Interface contacts:
Residue E396 in the first protein interacts with residue E393 in the second protein (closest heavy-atom distance 3.0 Å).
Residue T417 in the first protein contacts residue K66 in the second protein (closest heavy-atom distance 3.5 Å).
Residue D509 in the first protein interacts with residue S136 in the second protein (closest heavy-atom distance 2.4 Å).
Residue K313 in the first protein interacts with residue L212 in the second protein (closest heavy-atom distance 3.4 Å).
Residue F350 in the first protein interacts with residue Y372 in the second protein (closest heavy-atom distance 3.1 Å).
Residue E396 in the first protein contacts residue Y391 in the second protein (closest heavy-atom distance 3.4 Å).
Residue E230 in the first protein contacts residue E189 in the second protein (closest heavy-atom distance 3.2 Å).
Residue K324 in the first protein interacts with residue G55 in the second protein (closest heavy-atom distance 3.4 Å).
Residue D23 in the first protein is in contact with residue L212 in the second protein (closest heavy-atom distance 3.5 Å).
Residue K347 in the first protein is in contact with residue Y371 in the second protein (closest heavy-atom distance 2.3 Å).
Residue R441 in the first protein contacts residue H104 in the second protein (closest heavy-atom distance 3.0 Å).
Residue F247 in the first protein interacts with residue K190 in the second protein (closest heavy-atom distance 3.5 Å).
Residue Q578 in the first protein is in contact with residue Y571 in the second protein (closest heavy-atom distance 3.2 Å).
Residue V581 in the first protein interacts with residue M567 in the second protein (closest heavy-atom distance 3.1 Å).
Residue Q525 in the first protein contacts residue R99 in the second protein (closest heavy-atom distance 3.5 Å).
Residue D509 in the first protein is in contact with residue P137 in the second protein (closest heavy-atom distance 3.0 Å).
Residue E311 in the first protein contacts residue W211 in the second protein (closest heavy-atom distance 3.1 Å).
Residue F309 in the first protein contacts residue H150 in the second protein (closest heavy-atom distance 3.4 Å).
Residue D250 in the first protein is in contact with residue K190 in the second protein (closest heavy-atom distance 3.1 Å).
Residue Y80 in the first protein contacts residue K563 in the second protein (closest heavy-atom distance 3.0 Å).
Residue Y514 in the first protein is in contact with residue R103 in the second protein (closest heavy-atom distance 3.5 Å).
Residue E306 in the first protein interacts with residue R116 in the second protein (closest heavy-atom distance 3.5 Å).
Residue K228 in the first protein interacts with residue E185 in the second protein (closest heavy-atom distance 3.2 Å).
Residue A431 in the first protein contacts residue R72 in the second protein (closest heavy-atom distance 3.1 Å).
Residue L538 in the first protein contacts residue I535 in the second protein (closest heavy-atom distance 3.0 Å).
Residue L551 in the first protein interacts with residue F557 in the second protein (closest heavy-atom distance 3.3 Å).
Residue E414 in the first protein interacts with residue P62 in the second protein (closest heavy-atom distance 3.1 Å).
Residue V310 in the first protein interacts with residue S151 in the second protein (closest heavy-atom distance 3.0 Å).
Residue Q399 in the first protein is in contact with residue P395 in the second protein (closest heavy-atom distance 3.2 Å).
Residue V310 in the first protein contacts residue S36 in the second protein (closest heavy-atom distance 2.9 Å).
Residue Q544 in the first protein is in contact with residue Y549 in the second protein (closest heavy-atom distance 3.4 Å).
Residue K248 in the first protein is in contact with residue K190 in the second protein (closest heavy-atom distance 3.3 Å).
Residue E414 in the first protein contacts residue V59 in the second protein (closest heavy-atom distance 3.2 Å).
Residue K248 in the first protein is in contact with residue E189 in the second protein (closest heavy-atom distance 3.5 Å).
Residue L384 in the first protein interacts with residue D383 in the second protein (closest heavy-atom distance 3.2 Å).
Residue R441 in the first protein interacts with residue R103 in the second protein (closest heavy-atom distance 2.5 Å).
Residue R441 in the first protein contacts residue N105 in the second protein (closest heavy-atom distance 3.0 Å).
Residue K348 in the first protein contacts residue Y369 in the second protein (closest heavy-atom distance 2.6 Å).
Residue K324 in the first protein interacts with residue Q56 in the second protein (closest heavy-atom distance 3.0 Å).
Residue K541 in the first protein interacts with residue I535 in the second protein (closest heavy-atom distance 3.3 Å).
Residue S526 in the first protein is in contact with residue L560 in the second protein (closest heavy-atom distance 3.2 Å).
Residue R343 in the first protein is in contact with residue K348 in the second protein (closest heavy-atom distance 3.2 Å).
Residue D312 in the first protein is in contact with residue W211 in the second protein (closest heavy-atom distance 2.2 Å).
Residue S46 in the first protein interacts with residue Y53 in the second protein (closest heavy-atom distance 3.5 Å).
Residue Y391 in the first protein contacts residue F351 in the second protein (closest heavy-atom distance 3.5 Å).
Residue V520 in the first protein is in contact with residue N105 in the second protein (closest heavy-atom distance 2.4 Å).
Residue P82 in the first protein is in contact with residue K563 in the second protein (closest heavy-atom distance 3.4 Å).
Residue N426 in the first protein contacts residue E70 in the second protein (closest heavy-atom distance 3.5 Å).
Residue F336 in the first protein contacts residue K347 in the second protein (closest heavy-atom distance 3.3 Å).
Residue F309 in the first protein contacts residue G122 in the second protein (closest heavy-atom distance 3.3 Å).
Residue F524 in the first protein interacts with residue L560 in the second protein (closest heavy-atom distance 3.3 Å).
Residue F247 in the first protein interacts with residue Y191 in the second protein (closest heavy-atom distance 3.0 Å).
Residue K83 in the first protein interacts with residue R103 in the second protein (closest heavy-atom distance 3.4 Å).
Residue F309 in the first protein interacts with residue S151 in the second protein (closest heavy-atom distance 3.0 Å).
Residue K583 in the first protein is in contact with residue G564 in the second protein (closest heavy-atom distance 3.3 Å).
Residue Q544 in the first protein contacts residue Q544 in the second protein (closest heavy-atom distance 3.5 Å).
Residue D519 in the first protein is in contact with residue R99 in the second protein (closest heavy-atom distance 2.5 Å).
Residue K583 in the first protein interacts with residue M567 in the second protein (closest heavy-atom distance 3.4 Å).
Residue R81 in the first protein interacts with residue K563 in the second protein (closest heavy-atom distance 3.5 Å).
Residue K541 in the first protein is in contact with residue E534 in the second protein (closest heavy-atom distance 3.2 Å).

Sequence of the second protein:
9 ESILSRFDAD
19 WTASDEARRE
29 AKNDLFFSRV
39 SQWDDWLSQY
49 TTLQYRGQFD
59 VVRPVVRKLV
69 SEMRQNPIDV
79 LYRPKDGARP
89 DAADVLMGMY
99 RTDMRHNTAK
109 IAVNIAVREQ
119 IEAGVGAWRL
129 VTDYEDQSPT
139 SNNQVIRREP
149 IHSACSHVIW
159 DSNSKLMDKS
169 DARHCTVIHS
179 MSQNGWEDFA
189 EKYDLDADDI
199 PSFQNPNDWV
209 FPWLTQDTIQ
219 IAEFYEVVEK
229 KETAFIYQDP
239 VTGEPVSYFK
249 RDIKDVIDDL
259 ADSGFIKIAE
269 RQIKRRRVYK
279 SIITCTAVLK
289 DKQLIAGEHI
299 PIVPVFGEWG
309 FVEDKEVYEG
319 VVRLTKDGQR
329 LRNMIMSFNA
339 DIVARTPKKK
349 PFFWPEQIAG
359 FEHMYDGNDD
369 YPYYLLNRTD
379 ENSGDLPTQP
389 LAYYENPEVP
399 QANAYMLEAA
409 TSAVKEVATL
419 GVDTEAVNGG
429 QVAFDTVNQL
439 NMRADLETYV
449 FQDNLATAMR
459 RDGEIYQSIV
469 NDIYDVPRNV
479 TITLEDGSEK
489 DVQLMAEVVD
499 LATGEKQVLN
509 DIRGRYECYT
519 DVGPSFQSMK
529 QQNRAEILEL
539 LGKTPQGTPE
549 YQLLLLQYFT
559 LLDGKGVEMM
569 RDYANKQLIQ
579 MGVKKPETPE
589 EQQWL

Sequence of the first protein:
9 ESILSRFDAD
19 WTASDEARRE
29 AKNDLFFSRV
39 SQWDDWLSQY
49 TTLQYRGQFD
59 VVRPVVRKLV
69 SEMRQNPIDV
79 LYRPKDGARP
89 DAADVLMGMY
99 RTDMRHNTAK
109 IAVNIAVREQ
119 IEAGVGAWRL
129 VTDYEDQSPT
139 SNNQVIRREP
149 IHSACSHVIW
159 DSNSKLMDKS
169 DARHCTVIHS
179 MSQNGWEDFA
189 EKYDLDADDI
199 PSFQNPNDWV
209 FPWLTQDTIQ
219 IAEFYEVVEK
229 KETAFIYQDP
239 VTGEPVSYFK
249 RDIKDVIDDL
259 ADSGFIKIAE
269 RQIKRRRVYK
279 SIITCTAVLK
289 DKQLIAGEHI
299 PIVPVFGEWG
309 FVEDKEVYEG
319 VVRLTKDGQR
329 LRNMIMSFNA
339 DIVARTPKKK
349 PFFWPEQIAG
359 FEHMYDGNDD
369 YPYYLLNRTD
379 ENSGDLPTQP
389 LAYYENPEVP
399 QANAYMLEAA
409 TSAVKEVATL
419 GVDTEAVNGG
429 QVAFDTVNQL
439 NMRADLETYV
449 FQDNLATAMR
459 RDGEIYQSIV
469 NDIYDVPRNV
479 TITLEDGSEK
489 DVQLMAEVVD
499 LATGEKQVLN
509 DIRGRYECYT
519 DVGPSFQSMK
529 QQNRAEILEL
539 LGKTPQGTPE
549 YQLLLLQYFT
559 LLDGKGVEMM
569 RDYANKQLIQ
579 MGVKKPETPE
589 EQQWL

These two protein chains interact to form a complex.